Sequence of the second protein:
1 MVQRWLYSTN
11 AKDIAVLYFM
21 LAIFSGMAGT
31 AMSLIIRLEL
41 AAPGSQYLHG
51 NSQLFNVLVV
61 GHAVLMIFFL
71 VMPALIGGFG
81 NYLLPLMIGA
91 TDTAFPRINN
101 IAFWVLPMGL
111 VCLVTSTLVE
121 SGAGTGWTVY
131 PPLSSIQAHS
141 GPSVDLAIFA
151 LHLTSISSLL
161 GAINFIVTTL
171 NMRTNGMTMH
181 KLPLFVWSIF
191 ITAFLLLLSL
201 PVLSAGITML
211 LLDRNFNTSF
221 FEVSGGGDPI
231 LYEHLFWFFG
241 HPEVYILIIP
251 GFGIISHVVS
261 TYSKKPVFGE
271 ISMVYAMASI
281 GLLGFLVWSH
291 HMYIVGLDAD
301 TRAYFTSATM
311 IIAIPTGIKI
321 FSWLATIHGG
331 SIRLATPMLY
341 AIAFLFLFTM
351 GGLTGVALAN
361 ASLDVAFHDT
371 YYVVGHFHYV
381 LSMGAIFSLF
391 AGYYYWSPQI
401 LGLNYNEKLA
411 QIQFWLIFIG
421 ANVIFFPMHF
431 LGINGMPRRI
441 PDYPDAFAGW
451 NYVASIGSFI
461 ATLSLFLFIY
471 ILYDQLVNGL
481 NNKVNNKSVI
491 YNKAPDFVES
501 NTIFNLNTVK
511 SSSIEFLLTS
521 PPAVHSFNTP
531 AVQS

This data describes a binding interaction between two proteins.

Contacts between the two chains:
Residue A28 in the second protein interacts with residue P37 in the first protein (closest heavy-atom distance 3.6 Å).
Residue F24 in the second protein interacts with residue G33 in the first protein (closest heavy-atom distance 3.5 Å).
Residue S121 in the second protein contacts residue Q44 in the first protein (closest heavy-atom distance 3.3 Å).
Residue E120 in the second protein is in contact with residue K47 in the first protein (closest heavy-atom distance 3.3 Å).
Residue M1 in the second protein is in contact with residue P12 in the first protein (closest heavy-atom distance 3.4 Å).
Residue R4 in the second protein is in contact with residue F3 in the first protein (closest heavy-atom distance 3.3 Å).
Residue L34 in the second protein is in contact with residue F34 in the first protein (closest heavy-atom distance 3.9 Å).
Residue L58 in the second protein interacts with residue C41 in the first protein (closest heavy-atom distance 3.7 Å).
Residue V477 in the second protein interacts with residue Y22 in the first protein (closest heavy-atom distance 3.6 Å).
Residue P521 in the second protein is in contact with residue G6 in the first protein (closest heavy-atom distance 3.2 Å).
Residue Y473 in the second protein interacts with residue A23 in the first protein (closest heavy-atom distance 3.7 Å).
Residue T117 in the second protein is in contact with residue A40 in the first protein (closest heavy-atom distance 3.6 Å).
Residue T117 in the second protein contacts residue Q44 in the first protein (closest heavy-atom distance 3.0 Å).
Residue L118 in the second protein interacts with residue K47 in the first protein (closest heavy-atom distance 3.1 Å).
Residue I23 in the second protein interacts with residue F30 in the first protein (closest heavy-atom distance 3.8 Å).
Residue I469 in the second protein contacts residue F30 in the first protein (closest heavy-atom distance 3.7 Å).
Residue Y473 in the second protein is in contact with residue F27 in the first protein (closest heavy-atom distance 4.0 Å).
Residue L401 in the second protein contacts residue V7 in the first protein (closest heavy-atom distance 3.6 Å).
Residue L476 in the second protein interacts with residue H26 in the first protein (closest heavy-atom distance 3.9 Å).
Residue L476 in the second protein is in contact with residue V15 in the first protein (closest heavy-atom distance 3.8 Å).
Residue I469 in the second protein is in contact with residue H26 in the first protein (closest heavy-atom distance 3.1 Å).
Residue W5 in the second protein contacts residue N10 in the first protein (closest heavy-atom distance 3.2 Å).
Residue M27 in the second protein contacts residue F30 in the first protein (closest heavy-atom distance 3.7 Å).
Residue L476 in the second protein is in contact with residue Y22 in the first protein (closest heavy-atom distance 3.3 Å).
Residue R4 in the second protein contacts residue E9 in the first protein (closest heavy-atom distance 3.0 Å).
Residue A28 in the second protein interacts with residue G33 in the first protein (closest heavy-atom distance 3.3 Å).
Residue I35 in the second protein contacts residue F38 in the first protein (closest heavy-atom distance 3.6 Å).
Residue N51 in the second protein contacts residue Q44 in the first protein (closest heavy-atom distance 3.8 Å).
Residue L118 in the second protein interacts with residue Q44 in the first protein (closest heavy-atom distance 3.5 Å).
Residue L54 in the second protein is in contact with residue L45 in the first protein (closest heavy-atom distance 3.8 Å).
Residue L472 in the second protein is in contact with residue H26 in the first protein (closest heavy-atom distance 3.7 Å).
Residue M20 in the second protein is in contact with residue P12 in the first protein (closest heavy-atom distance 3.7 Å).
Residue M27 in the second protein contacts residue F34 in the first protein (closest heavy-atom distance 3.6 Å).
Residue R4 in the second protein interacts with residue N10 in the first protein (closest heavy-atom distance 3.9 Å).
Residue L54 in the second protein is in contact with residue Q44 in the first protein (closest heavy-atom distance 3.7 Å).
Residue L403 in the second protein contacts residue Y8 in the first protein (closest heavy-atom distance 3.7 Å).
Residue W5 in the second protein contacts residue P12 in the first protein (closest heavy-atom distance 3.6 Å).
Residue L472 in the second protein interacts with residue F30 in the first protein (closest heavy-atom distance 3.8 Å).
Residue Y82 in the second protein interacts with residue N10 in the first protein (closest heavy-atom distance 3.1 Å).
Residue A31 in the second protein interacts with residue F34 in the first protein (closest heavy-atom distance 3.5 Å).
Residue W5 in the second protein contacts residue I11 in the first protein (closest heavy-atom distance 3.3 Å).
Residue H525 in the second protein contacts residue H2 in the first protein (closest heavy-atom distance 3.2 Å).
Residue V119 in the second protein contacts residue Q44 in the first protein (closest heavy-atom distance 3.6 Å).
Residue M32 in the second protein interacts with residue P37 in the first protein (closest heavy-atom distance 3.6 Å).
Residue L401 in the second protein contacts residue I11 in the first protein (closest heavy-atom distance 3.9 Å).
Residue L476 in the second protein interacts with residue Y8 in the first protein (closest heavy-atom distance 2.8 Å).
Residue V524 in the second protein contacts residue F3 in the first protein (closest heavy-atom distance 3.6 Å).
Residue F24 in the second protein interacts with residue F29 in the first protein (closest heavy-atom distance 3.6 Å).
Residue V16 in the second protein is in contact with residue N10 in the first protein (closest heavy-atom distance 3.9 Å).
Residue I400 in the second protein is in contact with residue N10 in the first protein (closest heavy-atom distance 2.7 Å).
Residue Y473 in the second protein contacts residue Y22 in the first protein (closest heavy-atom distance 3.7 Å).
Residue M20 in the second protein interacts with residue F13 in the first protein (closest heavy-atom distance 3.7 Å).
Residue A31 in the second protein interacts with residue P37 in the first protein (closest heavy-atom distance 4.0 Å).
Residue V119 in the second protein contacts residue K47 in the first protein (closest heavy-atom distance 3.6 Å).
Residue L54 in the second protein contacts residue C41 in the first protein (closest heavy-atom distance 3.9 Å).
Residue V477 in the second protein interacts with residue K16 in the first protein (closest heavy-atom distance 3.4 Å).
Residue N51 in the second protein is in contact with residue L45 in the first protein (closest heavy-atom distance 3.5 Å).
Residue P521 in the second protein interacts with residue V7 in the first protein (closest heavy-atom distance 3.9 Å).
Residue Y473 in the second protein interacts with residue H26 in the first protein (closest heavy-atom distance 3.5 Å).
Residue I469 in the second protein is in contact with residue F27 in the first protein (closest heavy-atom distance 3.9 Å).

Sequence of the first protein:
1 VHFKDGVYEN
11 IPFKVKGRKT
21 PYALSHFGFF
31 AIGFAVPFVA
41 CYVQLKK